Sequence of protein 2:
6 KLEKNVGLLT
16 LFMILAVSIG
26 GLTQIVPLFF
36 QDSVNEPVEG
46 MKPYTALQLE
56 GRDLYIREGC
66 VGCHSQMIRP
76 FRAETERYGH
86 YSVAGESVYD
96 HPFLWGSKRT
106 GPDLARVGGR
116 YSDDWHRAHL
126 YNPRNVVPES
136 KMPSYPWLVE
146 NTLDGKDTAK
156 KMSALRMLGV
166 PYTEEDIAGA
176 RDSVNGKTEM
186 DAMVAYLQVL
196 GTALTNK

Sequence of protein 1:
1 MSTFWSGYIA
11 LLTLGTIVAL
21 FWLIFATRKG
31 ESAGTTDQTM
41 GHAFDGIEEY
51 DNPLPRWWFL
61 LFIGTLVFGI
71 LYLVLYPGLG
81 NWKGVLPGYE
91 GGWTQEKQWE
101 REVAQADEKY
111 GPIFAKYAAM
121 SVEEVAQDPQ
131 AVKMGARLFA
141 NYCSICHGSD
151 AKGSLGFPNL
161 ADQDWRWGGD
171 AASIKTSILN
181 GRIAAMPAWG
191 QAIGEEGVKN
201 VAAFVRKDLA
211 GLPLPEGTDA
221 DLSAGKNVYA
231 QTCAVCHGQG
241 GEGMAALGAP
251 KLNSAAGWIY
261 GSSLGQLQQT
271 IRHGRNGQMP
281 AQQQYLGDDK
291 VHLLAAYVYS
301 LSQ

Contacts between the two chains:
Residue I145 in protein 1 contacts residue Y116 in protein 2 (closest heavy-atom distance 3.2 Å).
Residue M1 in protein 1 contacts residue Q36 in protein 2 (closest heavy-atom distance 3.6 Å).
Residue Y142 in protein 1 contacts residue R115 in protein 2 (closest heavy-atom distance 3.9 Å).
Residue I145 in protein 1 interacts with residue V131 in protein 2 (closest heavy-atom distance 4.0 Å).
Residue Y285 in protein 1 interacts with residue R115 in protein 2 (closest heavy-atom distance 3.1 Å).
Residue Y8 in protein 1 is in contact with residue T28 in protein 2 (closest heavy-atom distance 4.0 Å).
Residue Y8 in protein 1 contacts residue L27 in protein 2 (closest heavy-atom distance 2.8 Å).
Residue E102 in protein 1 interacts with residue P75 in protein 2 (closest heavy-atom distance 4.3 Å).
Residue L286 in protein 1 interacts with residue R115 in protein 2 (closest heavy-atom distance 3.5 Å).
Residue A106 in protein 1 contacts residue R77 in protein 2 (closest heavy-atom distance 3.4 Å).
Residue Y142 in protein 1 contacts residue E81 in protein 2 (closest heavy-atom distance 2.7 Å).
Residue Y110 in protein 1 contacts residue R77 in protein 2 (closest heavy-atom distance 4.1 Å).
Residue P280 in protein 1 contacts residue R115 in protein 2 (closest heavy-atom distance 3.7 Å).
Residue Q278 in protein 1 is in contact with residue D118 in protein 2 (closest heavy-atom distance 4.6 Å).
Residue I145 in protein 1 interacts with residue V132 in protein 2 (closest heavy-atom distance 3.7 Å).
Residue P280 in protein 1 is in contact with residue G114 in protein 2 (closest heavy-atom distance 4.2 Å).
Residue E102 in protein 1 is in contact with residue F76 in protein 2 (closest heavy-atom distance 3.5 Å).
Residue I9 in protein 1 is in contact with residue P32 in protein 2 (closest heavy-atom distance 4.0 Å).
Residue E102 in protein 1 interacts with residue R77 in protein 2 (closest heavy-atom distance 2.8 Å).
Residue P280 in protein 1 is in contact with residue Y116 in protein 2 (closest heavy-atom distance 4.4 Å).
Residue Q284 in protein 1 interacts with residue T200 in protein 2 (closest heavy-atom distance 4.4 Å).
Residue E100 in protein 1 is in contact with residue Y86 in protein 2 (closest heavy-atom distance 3.8 Å).
Residue Y8 in protein 1 interacts with residue P32 in protein 2 (closest heavy-atom distance 3.7 Å).
Residue W99 in protein 1 is in contact with residue T80 in protein 2 (closest heavy-atom distance 2.8 Å).
Residue W5 in protein 1 is in contact with residue V31 in protein 2 (closest heavy-atom distance 3.6 Å).
Residue T13 in protein 1 is in contact with residue T28 in protein 2 (closest heavy-atom distance 4.2 Å).
Residue Y285 in protein 1 is in contact with residue G114 in protein 2 (closest heavy-atom distance 2.8 Å).
Residue W99 in protein 1 contacts residue P75 in protein 2 (closest heavy-atom distance 3.0 Å).
Residue M1 in protein 1 is in contact with residue D37 in protein 2 (closest heavy-atom distance 4.8 Å).
Residue I145 in protein 1 is in contact with residue W120 in protein 2 (closest heavy-atom distance 3.8 Å).
Residue N141 in protein 1 interacts with residue R82 in protein 2 (closest heavy-atom distance 3.7 Å).
Residue W99 in protein 1 is in contact with residue F76 in protein 2 (closest heavy-atom distance 3.6 Å).
Residue W5 in protein 1 interacts with residue P32 in protein 2 (closest heavy-atom distance 3.9 Å).
Residue I9 in protein 1 interacts with residue T28 in protein 2 (closest heavy-atom distance 3.9 Å).
Residue T16 in protein 1 interacts with residue I24 in protein 2 (closest heavy-atom distance 3.4 Å).
Residue C146 in protein 1 is in contact with residue Y116 in protein 2 (closest heavy-atom distance 4.4 Å).
Residue K290 in protein 1 contacts residue E81 in protein 2 (closest heavy-atom distance 2.4 Å).
Residue Y142 in protein 1 is in contact with residue R82 in protein 2 (closest heavy-atom distance 4.2 Å).
Residue Q278 in protein 1 interacts with residue S117 in protein 2 (closest heavy-atom distance 3.5 Å).
Residue C146 in protein 1 interacts with residue W120 in protein 2 (closest heavy-atom distance 3.7 Å).
Residue Y285 in protein 1 interacts with residue G113 in protein 2 (closest heavy-atom distance 4.2 Å).
Residue Q95 in protein 1 interacts with residue P75 in protein 2 (closest heavy-atom distance 3.4 Å).
Residue W5 in protein 1 contacts residue F35 in protein 2 (closest heavy-atom distance 3.5 Å).
Residue W99 in protein 1 contacts residue R77 in protein 2 (closest heavy-atom distance 3.9 Å).
Residue L12 in protein 1 is in contact with residue L27 in protein 2 (closest heavy-atom distance 5.0 Å).
Residue V103 in protein 1 contacts residue R77 in protein 2 (closest heavy-atom distance 4.7 Å).
Residue Q282 in protein 1 interacts with residue R115 in protein 2 (closest heavy-atom distance 4.4 Å).
Residue Q98 in protein 1 contacts residue F76 in protein 2 (closest heavy-atom distance 4.9 Å).
Residue D107 in protein 1 is in contact with residue R77 in protein 2 (closest heavy-atom distance 5.0 Å).
Residue P280 in protein 1 is in contact with residue S117 in protein 2 (closest heavy-atom distance 4.5 Å).
Residue L12 in protein 1 contacts residue I24 in protein 2 (closest heavy-atom distance 4.6 Å).
Residue L12 in protein 1 contacts residue T28 in protein 2 (closest heavy-atom distance 3.7 Å).
Residue Y8 in protein 1 interacts with residue V31 in protein 2 (closest heavy-atom distance 4.3 Å).
Residue F157 in protein 1 interacts with residue V131 in protein 2 (closest heavy-atom distance 4.3 Å).
Residue N276 in protein 1 interacts with residue D119 in protein 2 (closest heavy-atom distance 4.2 Å).
Residue W99 in protein 1 is in contact with residue Y86 in protein 2 (closest heavy-atom distance 3.5 Å).
Residue F157 in protein 1 is in contact with residue W120 in protein 2 (closest heavy-atom distance 3.5 Å).
Residue E96 in protein 1 contacts residue Y86 in protein 2 (closest heavy-atom distance 2.9 Å).

These two protein chains interact to form a complex.